Interface contacts:
Residue K424 in chain B interacts with residue E67 in chain A (closest heavy-atom distance 3.2 Å).
Residue E457 in chain B is in contact with residue S75 in chain A (closest heavy-atom distance 2.9 Å).
Residue A456 in chain B is in contact with residue T432 in chain A (closest heavy-atom distance 3.1 Å).
Residue R425 in chain B contacts residue E67 in chain A (closest heavy-atom distance 2.8 Å).
Residue I428 in chain B interacts with residue R433 in chain A (closest heavy-atom distance 3.0 Å).
Residue G434 in chain B is in contact with residue Q437 in chain A (closest heavy-atom distance 3.3 Å).
Residue E562 in chain B is in contact with residue D573 in chain A (closest heavy-atom distance 3.2 Å).
Residue D346 in chain B interacts with residue R63 in chain A (closest heavy-atom distance 3.2 Å).
Residue D293 in chain B contacts residue A279 in chain A (closest heavy-atom distance 3.4 Å).
Residue D430 in chain B interacts with residue Q437 in chain A (closest heavy-atom distance 2.9 Å).
Residue A94 in chain B is in contact with residue R496 in chain A (closest heavy-atom distance 3.3 Å).
Residue R330 in chain B contacts residue Q126 in chain A (closest heavy-atom distance 3.2 Å).
Residue E410 in chain B interacts with residue Y412 in chain A (closest heavy-atom distance 3.4 Å).
Residue G548 in chain B is in contact with residue A587 in chain A (closest heavy-atom distance 3.3 Å).
Residue A455 in chain B interacts with residue R433 in chain A (closest heavy-atom distance 3.1 Å).
Residue E457 in chain B contacts residue P74 in chain A (closest heavy-atom distance 3.3 Å).
Residue E457 in chain B is in contact with residue K78 in chain A (closest heavy-atom distance 3.1 Å).
Residue T93 in chain B is in contact with residue R496 in chain A (closest heavy-atom distance 2.2 Å).
Residue A616 in chain B contacts residue A616 in chain A (closest heavy-atom distance 3.2 Å).
Residue I299 in chain B contacts residue R231 in chain A (closest heavy-atom distance 3.2 Å).
Residue R465 in chain B is in contact with residue T81 in chain A (closest heavy-atom distance 3.3 Å).
Residue Q459 in chain B contacts residue W71 in chain A (closest heavy-atom distance 3.0 Å).
Residue T516 in chain B interacts with residue K78 in chain A (closest heavy-atom distance 3.1 Å).
Residue L440 in chain B is in contact with residue L440 in chain A (closest heavy-atom distance 3.4 Å).
Residue R433 in chain B interacts with residue Q437 in chain A (closest heavy-atom distance 2.3 Å).
Residue H530 in chain B interacts with residue Y569 in chain A (closest heavy-atom distance 3.4 Å).
Residue A332 in chain B interacts with residue Q126 in chain A (closest heavy-atom distance 2.5 Å).
Residue V517 in chain B interacts with residue K78 in chain A (closest heavy-atom distance 2.4 Å).
Residue R217 in chain B interacts with residue E282 in chain A (closest heavy-atom distance 3.2 Å).
Residue E509 in chain B is in contact with residue R113 in chain A (closest heavy-atom distance 3.1 Å).
Residue N555 in chain B is in contact with residue D573 in chain A (closest heavy-atom distance 3.1 Å).
Residue L550 in chain B interacts with residue F575 in chain A (closest heavy-atom distance 3.3 Å).
Residue E509 in chain B contacts residue K114 in chain A (closest heavy-atom distance 3.0 Å).
Residue R533 in chain B is in contact with residue Q527 in chain A (closest heavy-atom distance 2.7 Å).
Residue L550 in chain B interacts with residue E553 in chain A (closest heavy-atom distance 3.2 Å).
Residue A332 in chain B contacts residue K200 in chain A (closest heavy-atom distance 2.9 Å).
Residue S552 in chain B interacts with residue F575 in chain A (closest heavy-atom distance 3.0 Å).
Residue R330 in chain B is in contact with residue K119 in chain A (closest heavy-atom distance 3.3 Å).
Residue D421 in chain B is in contact with residue R351 in chain A (closest heavy-atom distance 2.9 Å).
Residue R533 in chain B is in contact with residue L531 in chain A (closest heavy-atom distance 3.3 Å).
Residue Q444 in chain B contacts residue N443 in chain A (closest heavy-atom distance 3.0 Å).
Residue E90 in chain B is in contact with residue R113 in chain A (closest heavy-atom distance 3.0 Å).
Residue T426 in chain B is in contact with residue R433 in chain A (closest heavy-atom distance 2.8 Å).
Residue D436 in chain B interacts with residue N438 in chain A (closest heavy-atom distance 2.8 Å).
Residue E562 in chain B contacts residue Y569 in chain A (closest heavy-atom distance 3.3 Å).
Residue R425 in chain B is in contact with residue R63 in chain A (closest heavy-atom distance 3.4 Å).
Residue P91 in chain B interacts with residue V492 in chain A (closest heavy-atom distance 3.3 Å).
Residue N555 in chain B contacts residue F575 in chain A (closest heavy-atom distance 2.9 Å).
Residue Q526 in chain B interacts with residue Y569 in chain A (closest heavy-atom distance 2.9 Å).
Residue R417 in chain B interacts with residue D416 in chain A (closest heavy-atom distance 2.2 Å).
Residue Q444 in chain B interacts with residue H441 in chain A (closest heavy-atom distance 2.3 Å).
Residue H441 in chain B is in contact with residue T439 in chain A (closest heavy-atom distance 3.1 Å).
Residue I331 in chain B contacts residue Q126 in chain A (closest heavy-atom distance 3.3 Å).
Residue N558 in chain B interacts with residue D573 in chain A (closest heavy-atom distance 2.4 Å).
Residue V549 in chain B contacts residue E592 in chain A (closest heavy-atom distance 3.2 Å).
Residue R431 in chain B is in contact with residue Q437 in chain A (closest heavy-atom distance 3.0 Å).
Residue G518 in chain B interacts with residue T81 in chain A (closest heavy-atom distance 3.1 Å).
Residue K424 in chain B interacts with residue W71 in chain A (closest heavy-atom distance 2.8 Å).
Residue D342 in chain B interacts with residue R63 in chain A (closest heavy-atom distance 2.6 Å).
Residue R330 in chain B is in contact with residue F122 in chain A (closest heavy-atom distance 3.3 Å).

Sequence of chain A:
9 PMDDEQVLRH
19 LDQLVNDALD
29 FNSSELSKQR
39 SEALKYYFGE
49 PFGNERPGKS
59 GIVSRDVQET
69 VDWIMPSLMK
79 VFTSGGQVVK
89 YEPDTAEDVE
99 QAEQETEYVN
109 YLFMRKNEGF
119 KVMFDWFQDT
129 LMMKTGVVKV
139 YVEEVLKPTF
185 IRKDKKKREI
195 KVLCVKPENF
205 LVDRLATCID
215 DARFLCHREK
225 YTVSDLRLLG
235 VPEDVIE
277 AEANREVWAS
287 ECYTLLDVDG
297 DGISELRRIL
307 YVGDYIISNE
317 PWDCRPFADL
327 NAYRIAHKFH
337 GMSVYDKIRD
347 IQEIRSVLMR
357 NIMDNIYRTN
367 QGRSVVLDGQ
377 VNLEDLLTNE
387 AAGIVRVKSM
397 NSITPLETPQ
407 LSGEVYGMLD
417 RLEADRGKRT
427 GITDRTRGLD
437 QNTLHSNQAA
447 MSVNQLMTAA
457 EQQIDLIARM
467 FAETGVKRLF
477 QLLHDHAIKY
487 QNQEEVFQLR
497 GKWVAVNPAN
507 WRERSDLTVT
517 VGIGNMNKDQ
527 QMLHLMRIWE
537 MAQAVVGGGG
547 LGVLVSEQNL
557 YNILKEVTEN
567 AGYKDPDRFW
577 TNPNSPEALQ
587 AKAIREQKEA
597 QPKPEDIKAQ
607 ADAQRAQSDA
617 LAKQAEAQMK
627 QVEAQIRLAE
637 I

These two protein chains interact to form a complex.

Sequence of chain B:
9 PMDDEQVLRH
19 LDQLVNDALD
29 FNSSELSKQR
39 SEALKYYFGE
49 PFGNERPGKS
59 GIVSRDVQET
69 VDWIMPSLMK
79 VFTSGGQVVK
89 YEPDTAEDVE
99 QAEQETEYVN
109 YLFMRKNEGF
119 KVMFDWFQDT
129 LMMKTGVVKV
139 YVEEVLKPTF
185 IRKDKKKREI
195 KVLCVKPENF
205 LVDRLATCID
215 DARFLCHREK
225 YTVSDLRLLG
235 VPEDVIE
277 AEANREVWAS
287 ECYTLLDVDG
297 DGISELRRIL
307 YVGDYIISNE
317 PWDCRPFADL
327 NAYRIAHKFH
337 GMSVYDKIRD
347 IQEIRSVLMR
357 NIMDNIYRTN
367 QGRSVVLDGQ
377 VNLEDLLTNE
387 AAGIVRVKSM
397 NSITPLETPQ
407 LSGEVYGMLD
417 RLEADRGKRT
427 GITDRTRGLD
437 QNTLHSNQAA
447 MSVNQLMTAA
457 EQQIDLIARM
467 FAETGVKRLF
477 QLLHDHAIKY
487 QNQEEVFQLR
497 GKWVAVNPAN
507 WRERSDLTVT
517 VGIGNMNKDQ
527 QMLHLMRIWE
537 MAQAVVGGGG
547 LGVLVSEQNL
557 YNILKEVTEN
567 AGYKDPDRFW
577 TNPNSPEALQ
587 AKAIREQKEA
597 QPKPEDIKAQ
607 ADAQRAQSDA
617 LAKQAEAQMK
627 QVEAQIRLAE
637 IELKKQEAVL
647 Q